This data describes a binding interaction between two proteins.

Sequence of chain B:
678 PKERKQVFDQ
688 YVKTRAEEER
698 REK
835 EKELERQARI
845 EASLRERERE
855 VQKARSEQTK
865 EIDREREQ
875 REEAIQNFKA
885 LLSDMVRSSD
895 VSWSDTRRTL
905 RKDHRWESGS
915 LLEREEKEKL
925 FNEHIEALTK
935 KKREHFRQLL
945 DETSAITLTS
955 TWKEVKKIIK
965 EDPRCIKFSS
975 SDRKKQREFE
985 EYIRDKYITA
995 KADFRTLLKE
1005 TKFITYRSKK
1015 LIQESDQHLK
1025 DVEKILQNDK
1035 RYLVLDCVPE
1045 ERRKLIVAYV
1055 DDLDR

Residue-level contacts at the interface:
Residue S844 in chain A contacts residue K864 in chain B (closest heavy-atom distance 4.2 Å).
Residue Y847 in chain A interacts with residue E865 in chain B (closest heavy-atom distance 4.2 Å).
Residue Y847 in chain A interacts with residue K864 in chain B (closest heavy-atom distance 4.2 Å).
Residue Y847 in chain A contacts residue R868 in chain B (closest heavy-atom distance 4.8 Å).
Residue Y847 in chain A interacts with residue E861 in chain B (closest heavy-atom distance 4.3 Å).
Residue A840 in chain A contacts residue K857 in chain B (closest heavy-atom distance 4.5 Å).

Sequence of chain A:
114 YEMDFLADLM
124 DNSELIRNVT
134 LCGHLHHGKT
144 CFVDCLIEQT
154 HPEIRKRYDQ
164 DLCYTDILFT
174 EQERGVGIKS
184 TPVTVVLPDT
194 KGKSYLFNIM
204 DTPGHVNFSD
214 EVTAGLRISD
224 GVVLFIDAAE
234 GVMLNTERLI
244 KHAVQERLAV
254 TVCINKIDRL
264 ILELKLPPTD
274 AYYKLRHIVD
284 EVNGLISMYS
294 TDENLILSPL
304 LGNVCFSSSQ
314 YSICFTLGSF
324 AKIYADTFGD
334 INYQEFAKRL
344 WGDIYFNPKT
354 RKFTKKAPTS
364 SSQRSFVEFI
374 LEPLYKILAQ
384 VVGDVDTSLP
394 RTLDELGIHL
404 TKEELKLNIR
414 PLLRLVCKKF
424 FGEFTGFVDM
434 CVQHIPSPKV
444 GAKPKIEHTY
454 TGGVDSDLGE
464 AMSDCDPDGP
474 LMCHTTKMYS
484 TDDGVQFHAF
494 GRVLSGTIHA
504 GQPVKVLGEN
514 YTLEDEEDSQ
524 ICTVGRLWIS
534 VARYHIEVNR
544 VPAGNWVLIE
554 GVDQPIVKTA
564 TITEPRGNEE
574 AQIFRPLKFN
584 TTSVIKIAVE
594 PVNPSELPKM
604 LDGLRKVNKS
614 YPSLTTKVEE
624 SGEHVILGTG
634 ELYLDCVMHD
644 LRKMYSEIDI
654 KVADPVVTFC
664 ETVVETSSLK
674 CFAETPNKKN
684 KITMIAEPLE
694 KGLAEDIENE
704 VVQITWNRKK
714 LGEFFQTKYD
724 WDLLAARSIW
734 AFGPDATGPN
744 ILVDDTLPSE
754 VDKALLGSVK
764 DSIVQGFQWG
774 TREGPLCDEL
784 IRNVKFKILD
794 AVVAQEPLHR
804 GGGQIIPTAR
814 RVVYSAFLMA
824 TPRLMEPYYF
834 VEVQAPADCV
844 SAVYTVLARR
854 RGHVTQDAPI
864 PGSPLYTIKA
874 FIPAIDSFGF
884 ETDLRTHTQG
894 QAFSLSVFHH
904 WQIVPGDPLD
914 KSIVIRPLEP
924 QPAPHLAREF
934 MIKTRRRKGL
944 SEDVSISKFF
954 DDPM